Residue-level contacts at the interface:
Residue K457 in chain B contacts residue Y66 in chain A (closest heavy-atom distance 2.6 Å).
Residue T461 in chain B contacts residue N64 in chain A (closest heavy-atom distance 3.2 Å).
Residue S322 in chain B contacts residue F75 in chain A (closest heavy-atom distance 3.3 Å).
Residue R362 in chain B contacts residue Q69 in chain A (closest heavy-atom distance 3.0 Å).
Residue T354 in chain B is in contact with residue N57 in chain A (closest heavy-atom distance 3.3 Å).
Residue G335 in chain B contacts residue T76 in chain A (closest heavy-atom distance 2.7 Å).
Residue P116 in chain B interacts with residue F280 in chain A (closest heavy-atom distance 3.2 Å).
Residue F316 in chain B interacts with residue G54 in chain A (closest heavy-atom distance 3.5 Å).
Residue Y360 in chain B is in contact with residue Q69 in chain A (closest heavy-atom distance 2.9 Å).
Residue K353 in chain B contacts residue P58 in chain A (closest heavy-atom distance 3.4 Å).
Residue S408 in chain B interacts with residue V60 in chain A (closest heavy-atom distance 3.4 Å).
Residue D317 in chain B contacts residue N56 in chain A (closest heavy-atom distance 2.9 Å).
Residue D317 in chain B interacts with residue Q55 in chain A (closest heavy-atom distance 3.1 Å).
Residue S431 in chain B interacts with residue K152 in chain A (closest heavy-atom distance 3.0 Å).
Residue F355 in chain B interacts with residue P58 in chain A (closest heavy-atom distance 3.4 Å).
Residue S431 in chain B is in contact with residue Q276 in chain A (closest heavy-atom distance 2.9 Å).
Residue Y360 in chain B interacts with residue V94 in chain A (closest heavy-atom distance 3.4 Å).
Residue R362 in chain B contacts residue G211 in chain A (closest heavy-atom distance 2.8 Å).
Residue R362 in chain B is in contact with residue E194 in chain A (closest heavy-atom distance 2.9 Å).
Residue K353 in chain B is in contact with residue Q59 in chain A (closest heavy-atom distance 3.4 Å).
Residue H397 in chain B interacts with residue V94 in chain A (closest heavy-atom distance 3.4 Å).
Residue R333 in chain B is in contact with residue S331 in chain A (closest heavy-atom distance 3.3 Å).
Residue F355 in chain B interacts with residue N57 in chain A (closest heavy-atom distance 3.1 Å).
Residue C364 in chain B contacts residue S71 in chain A (closest heavy-atom distance 3.3 Å).
Residue T393 in chain B is in contact with residue S176 in chain A (closest heavy-atom distance 3.4 Å).
Residue L432 in chain B interacts with residue Q276 in chain A (closest heavy-atom distance 3.1 Å).
Residue R362 in chain B is in contact with residue L87 in chain A (closest heavy-atom distance 3.4 Å).
Residue Y360 in chain B is in contact with residue E68 in chain A (closest heavy-atom distance 3.4 Å).
Residue R362 in chain B contacts residue S71 in chain A (closest heavy-atom distance 2.9 Å).
Residue R362 in chain B interacts with residue R213 in chain A (closest heavy-atom distance 3.5 Å).
Residue R362 in chain B interacts with residue E68 in chain A (closest heavy-atom distance 3.0 Å).
Residue R362 in chain B contacts residue L70 in chain A (closest heavy-atom distance 3.5 Å).
Residue K353 in chain B contacts residue Q55 in chain A (closest heavy-atom distance 3.0 Å).
Residue T393 in chain B interacts with residue Y275 in chain A (closest heavy-atom distance 3.5 Å).
Residue R465 in chain B is in contact with residue Y63 in chain A (closest heavy-atom distance 3.1 Å).
Residue P396 in chain B contacts residue R213 in chain A (closest heavy-atom distance 3.4 Å).
Residue Y359 in chain B contacts residue F75 in chain A (closest heavy-atom distance 3.3 Å).
Residue F460 in chain B is in contact with residue Y63 in chain A (closest heavy-atom distance 3.3 Å).
Residue P462 in chain B interacts with residue Y63 in chain A (closest heavy-atom distance 3.0 Å).
Residue V410 in chain B is in contact with residue Q59 in chain A (closest heavy-atom distance 2.8 Å).
Residue H318 in chain B contacts residue N57 in chain A (closest heavy-atom distance 3.4 Å).
Residue H361 in chain B is in contact with residue S71 in chain A (closest heavy-atom distance 2.8 Å).
Residue R333 in chain B interacts with residue V232 in chain A (closest heavy-atom distance 3.3 Å).
Residue S429 in chain B contacts residue N154 in chain A (closest heavy-atom distance 3.0 Å).
Residue N119 in chain B is in contact with residue F99 in chain A (closest heavy-atom distance 2.8 Å).
Residue A407 in chain B interacts with residue Q59 in chain A (closest heavy-atom distance 2.8 Å).
Residue H459 in chain B interacts with residue N64 in chain A (closest heavy-atom distance 3.1 Å).
Residue D320 in chain B interacts with residue F75 in chain A (closest heavy-atom distance 3.4 Å).
Residue D320 in chain B interacts with residue Q69 in chain A (closest heavy-atom distance 3.2 Å).
Residue D317 in chain B interacts with residue N57 in chain A (closest heavy-atom distance 2.8 Å).
Residue H361 in chain B interacts with residue Q69 in chain A (closest heavy-atom distance 3.3 Å).
Residue R465 in chain B contacts residue G49 in chain A (closest heavy-atom distance 3.1 Å).
Residue T461 in chain B interacts with residue Y63 in chain A (closest heavy-atom distance 3.1 Å).
Residue S458 in chain B interacts with residue I90 in chain A (closest heavy-atom distance 3.2 Å).
Residue N155 in chain B interacts with residue S153 in chain A (closest heavy-atom distance 2.7 Å).
Residue D112 in chain B is in contact with residue K152 in chain A (closest heavy-atom distance 2.6 Å).
Residue L430 in chain B contacts residue K152 in chain A (closest heavy-atom distance 3.3 Å).
Residue Y359 in chain B contacts residue Q69 in chain A (closest heavy-atom distance 3.2 Å).
Residue S392 in chain B is in contact with residue Y275 in chain A (closest heavy-atom distance 3.0 Å).
Residue R333 in chain B interacts with residue K330 in chain A (closest heavy-atom distance 3.2 Å).

These two protein chains interact to form a complex.

Sequence of chain B:
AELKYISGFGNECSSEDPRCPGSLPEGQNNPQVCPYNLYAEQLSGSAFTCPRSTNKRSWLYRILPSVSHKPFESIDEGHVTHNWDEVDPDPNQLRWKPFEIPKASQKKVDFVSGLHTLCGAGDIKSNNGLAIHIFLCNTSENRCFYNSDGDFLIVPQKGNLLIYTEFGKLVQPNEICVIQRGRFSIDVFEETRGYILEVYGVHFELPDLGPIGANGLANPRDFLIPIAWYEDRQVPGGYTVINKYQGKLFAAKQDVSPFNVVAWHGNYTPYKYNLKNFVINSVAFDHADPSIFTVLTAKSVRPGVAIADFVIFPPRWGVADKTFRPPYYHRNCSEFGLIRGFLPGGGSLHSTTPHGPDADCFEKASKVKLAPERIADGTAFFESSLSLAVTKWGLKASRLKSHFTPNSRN

Sequence of chain A:
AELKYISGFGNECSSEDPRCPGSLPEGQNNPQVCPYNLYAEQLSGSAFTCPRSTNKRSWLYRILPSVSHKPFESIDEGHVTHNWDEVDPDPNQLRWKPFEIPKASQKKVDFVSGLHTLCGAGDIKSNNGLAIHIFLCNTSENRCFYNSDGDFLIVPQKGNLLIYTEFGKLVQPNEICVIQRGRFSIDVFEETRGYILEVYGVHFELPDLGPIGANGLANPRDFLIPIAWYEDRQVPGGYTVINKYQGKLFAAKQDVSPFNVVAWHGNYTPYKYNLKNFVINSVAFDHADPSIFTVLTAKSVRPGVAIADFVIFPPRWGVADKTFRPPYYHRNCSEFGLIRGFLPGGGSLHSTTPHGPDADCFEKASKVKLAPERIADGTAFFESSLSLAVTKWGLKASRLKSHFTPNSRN